Sequence of chain A:
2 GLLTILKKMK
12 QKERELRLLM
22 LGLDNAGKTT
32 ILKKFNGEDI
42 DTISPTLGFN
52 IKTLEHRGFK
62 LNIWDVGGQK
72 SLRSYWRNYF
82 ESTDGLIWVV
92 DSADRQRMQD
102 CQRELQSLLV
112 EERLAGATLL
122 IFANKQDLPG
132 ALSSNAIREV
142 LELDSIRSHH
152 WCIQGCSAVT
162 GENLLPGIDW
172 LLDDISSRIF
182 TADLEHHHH

Interface contacts:
Residue I52 in chain A interacts with residue F120 in chain B (closest heavy-atom distance 3.6 Å).
Residue K53 in chain A contacts residue E58 in chain B (closest heavy-atom distance 3.2 Å).
Residue K11 in chain A contacts residue D112 in chain B (closest heavy-atom distance 3.4 Å).
Residue G49 in chain A is in contact with residue E59 in chain B (closest heavy-atom distance 3.1 Å).
Residue V67 in chain A is in contact with residue L62 in chain B (closest heavy-atom distance 4.1 Å).
Residue Y80 in chain A contacts residue T65 in chain B (closest heavy-atom distance 2.8 Å).
Residue N51 in chain A is in contact with residue E59 in chain B (closest heavy-atom distance 3.4 Å).
Residue L7 in chain A contacts residue F111 in chain B (closest heavy-atom distance 3.2 Å).
Residue T5 in chain A contacts residue T118 in chain B (closest heavy-atom distance 4.2 Å).
Residue L4 in chain A interacts with residue L114 in chain B (closest heavy-atom distance 3.6 Å).
Residue Y76 in chain A contacts residue L62 in chain B (closest heavy-atom distance 4.1 Å).
Residue K11 in chain A is in contact with residue F111 in chain B (closest heavy-atom distance 2.7 Å).
Residue I6 in chain A interacts with residue Q100 in chain B (closest heavy-atom distance 3.6 Å).
Residue G2 in chain A interacts with residue E76 in chain B (closest heavy-atom distance 3.2 Å).
Residue T5 in chain A is in contact with residue I72 in chain B (closest heavy-atom distance 4.2 Å).
Residue F50 in chain A contacts residue N60 in chain B (closest heavy-atom distance 2.8 Å).
Residue Y80 in chain A contacts residue L62 in chain B (closest heavy-atom distance 3.2 Å).
Residue F50 in chain A interacts with residue T65 in chain B (closest heavy-atom distance 3.5 Å).
Residue F50 in chain A interacts with residue E59 in chain B (closest heavy-atom distance 3.8 Å).
Residue L3 in chain A is in contact with residue L99 in chain B (closest heavy-atom distance 3.7 Å).
Residue W65 in chain A interacts with residue F120 in chain B (closest heavy-atom distance 4.3 Å).
Residue L73 in chain A contacts residue L62 in chain B (closest heavy-atom distance 3.8 Å).
Residue L3 in chain A contacts residue L114 in chain B (closest heavy-atom distance 4.2 Å).
Residue L3 in chain A is in contact with residue L30 in chain B (closest heavy-atom distance 4.3 Å).
Residue G2 in chain A is in contact with residue T96 in chain B (closest heavy-atom distance 4.3 Å).
Residue K11 in chain A contacts residue L115 in chain B (closest heavy-atom distance 3.6 Å).
Residue M10 in chain A is in contact with residue Q100 in chain B (closest heavy-atom distance 4.0 Å).
Residue G49 in chain A is in contact with residue K61 in chain B (closest heavy-atom distance 4.3 Å).
Residue L4 in chain A interacts with residue F117 in chain B (closest heavy-atom distance 3.5 Å).
Residue N79 in chain A interacts with residue T65 in chain B (closest heavy-atom distance 3.9 Å).
Residue L3 in chain A interacts with residue E76 in chain B (closest heavy-atom distance 2.4 Å).
Residue N51 in chain A contacts residue E58 in chain B (closest heavy-atom distance 4.4 Å).
Residue L3 in chain A contacts residue F95 in chain B (closest heavy-atom distance 3.6 Å).
Residue L7 in chain A contacts residue L115 in chain B (closest heavy-atom distance 3.9 Å).
Residue F50 in chain A interacts with residue L62 in chain B (closest heavy-atom distance 3.9 Å).
Residue L7 in chain A is in contact with residue L114 in chain B (closest heavy-atom distance 3.9 Å).
Residue I6 in chain A contacts residue T96 in chain B (closest heavy-atom distance 3.4 Å).
Residue P46 in chain A is in contact with residue E59 in chain B (closest heavy-atom distance 4.5 Å).
Residue F50 in chain A interacts with residue F120 in chain B (closest heavy-atom distance 3.6 Å).
Residue M10 in chain A interacts with residue L99 in chain B (closest heavy-atom distance 3.4 Å).
Residue M10 in chain A is in contact with residue D104 in chain B (closest heavy-atom distance 3.9 Å).
Residue L3 in chain A contacts residue I79 in chain B (closest heavy-atom distance 3.5 Å).
Residue T47 in chain A interacts with residue E59 in chain B (closest heavy-atom distance 3.5 Å).
Residue L3 in chain A contacts residue T96 in chain B (closest heavy-atom distance 3.7 Å).
Residue I52 in chain A interacts with residue N60 in chain B (closest heavy-atom distance 3.8 Å).
Residue L4 in chain A interacts with residue T118 in chain B (closest heavy-atom distance 3.3 Å).
Residue L48 in chain A interacts with residue L62 in chain B (closest heavy-atom distance 3.6 Å).
Residue K8 in chain A interacts with residue T118 in chain B (closest heavy-atom distance 3.4 Å).
Residue L3 in chain A interacts with residue M92 in chain B (closest heavy-atom distance 3.8 Å).
Residue I52 in chain A interacts with residue L121 in chain B (closest heavy-atom distance 4.0 Å).
Residue G49 in chain A interacts with residue N60 in chain B (closest heavy-atom distance 3.1 Å).
Residue F50 in chain A contacts residue K61 in chain B (closest heavy-atom distance 3.1 Å).
Residue G49 in chain A contacts residue L62 in chain B (closest heavy-atom distance 3.9 Å).
Residue K8 in chain A interacts with residue L115 in chain B (closest heavy-atom distance 3.6 Å).
Residue L48 in chain A contacts residue E59 in chain B (closest heavy-atom distance 3.0 Å).
Residue L4 in chain A interacts with residue I72 in chain B (closest heavy-atom distance 3.5 Å).
Residue K34 in chain A contacts residue E58 in chain B (closest heavy-atom distance 2.9 Å).
Residue L4 in chain A contacts residue V75 in chain B (closest heavy-atom distance 3.8 Å).
Residue L4 in chain A is in contact with residue E76 in chain B (closest heavy-atom distance 3.8 Å).
Residue L7 in chain A interacts with residue L99 in chain B (closest heavy-atom distance 4.0 Å).

This data describes a binding interaction between two proteins.

Sequence of chain B:
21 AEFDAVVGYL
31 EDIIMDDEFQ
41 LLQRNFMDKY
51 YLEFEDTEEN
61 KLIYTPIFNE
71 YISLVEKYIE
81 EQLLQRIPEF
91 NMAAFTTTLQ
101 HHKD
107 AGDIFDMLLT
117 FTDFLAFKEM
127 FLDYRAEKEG